Sequence of the first protein:
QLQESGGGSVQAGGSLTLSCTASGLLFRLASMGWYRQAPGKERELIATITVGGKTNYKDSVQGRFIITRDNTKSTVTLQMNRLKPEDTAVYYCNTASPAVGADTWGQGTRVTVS

Sequence of the second protein:
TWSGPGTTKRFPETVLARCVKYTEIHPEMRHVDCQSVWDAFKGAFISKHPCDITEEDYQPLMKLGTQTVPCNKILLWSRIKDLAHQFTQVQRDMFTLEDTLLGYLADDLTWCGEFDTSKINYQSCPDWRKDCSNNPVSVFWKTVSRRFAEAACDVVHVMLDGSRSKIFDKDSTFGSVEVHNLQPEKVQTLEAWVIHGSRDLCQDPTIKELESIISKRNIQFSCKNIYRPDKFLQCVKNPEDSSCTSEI

This data describes a binding interaction between two proteins.

Contacts between the two chains:
Residue T252 in the second protein interacts with residue A102 in the first protein (closest heavy-atom distance 3.6 Å).
Residue S253 in the second protein interacts with residue T50 in the first protein (closest heavy-atom distance 3.9 Å).
Residue S250 in the second protein contacts residue P104 in the first protein (closest heavy-atom distance 3.3 Å).
Residue W196 in the second protein contacts residue L27 in the first protein (closest heavy-atom distance 3.6 Å).
Residue P246 in the second protein interacts with residue T52 in the first protein (closest heavy-atom distance 3.8 Å).
Residue E247 in the second protein contacts residue G55 in the first protein (closest heavy-atom distance 4.3 Å).
Residue W196 in the second protein is in contact with residue L28 in the first protein (closest heavy-atom distance 3.6 Å).
Residue T252 in the second protein contacts residue T50 in the first protein (closest heavy-atom distance 3.4 Å).
Residue E194 in the second protein contacts residue Q3 in the first protein (closest heavy-atom distance 4.2 Å).
Residue Y234 in the second protein contacts residue A105 in the first protein (closest heavy-atom distance 2.9 Å).
Residue E247 in the second protein contacts residue T52 in the first protein (closest heavy-atom distance 2.5 Å).
Residue S253 in the second protein interacts with residue L47 in the first protein (closest heavy-atom distance 4.0 Å).
Residue Q94 in the second protein contacts residue L31 in the first protein (closest heavy-atom distance 3.5 Å).
Residue I255 in the second protein is in contact with residue N58 in the first protein (closest heavy-atom distance 3.5 Å).
Residue E254 in the second protein is in contact with residue L47 in the first protein (closest heavy-atom distance 3.9 Å).
Residue E247 in the second protein is in contact with residue K56 in the first protein (closest heavy-atom distance 3.1 Å).
Residue T252 in the second protein interacts with residue P104 in the first protein (closest heavy-atom distance 3.7 Å).
Residue F239 in the second protein contacts residue A105 in the first protein (closest heavy-atom distance 3.6 Å).
Residue N232 in the second protein contacts residue V106 in the first protein (closest heavy-atom distance 3.6 Å).
Residue P246 in the second protein is in contact with residue V53 in the first protein (closest heavy-atom distance 3.7 Å).
Residue M97 in the second protein contacts residue L27 in the first protein (closest heavy-atom distance 3.7 Å).
Residue K231 in the second protein interacts with residue L28 in the first protein (closest heavy-atom distance 3.5 Å).
Residue I233 in the second protein is in contact with residue V106 in the first protein (closest heavy-atom distance 3.7 Å).
Residue D207 in the second protein contacts residue D109 in the first protein (closest heavy-atom distance 4.1 Å).
Residue C251 in the second protein is in contact with residue S103 in the first protein (closest heavy-atom distance 3.9 Å).
Residue K238 in the second protein interacts with residue A105 in the first protein (closest heavy-atom distance 4.1 Å).
Residue K231 in the second protein contacts residue Q3 in the first protein (closest heavy-atom distance 2.7 Å).
Residue I255 in the second protein contacts residue A49 in the first protein (closest heavy-atom distance 4.2 Å).
Residue I255 in the second protein contacts residue L47 in the first protein (closest heavy-atom distance 3.4 Å).
Residue H160 in the second protein contacts residue L27 in the first protein (closest heavy-atom distance 3.8 Å).
Residue E194 in the second protein is in contact with residue L28 in the first protein (closest heavy-atom distance 4.3 Å).
Residue C251 in the second protein is in contact with residue S33 in the first protein (closest heavy-atom distance 3.3 Å).
Residue F90 in the second protein is in contact with residue L31 in the first protein (closest heavy-atom distance 4.1 Å).
Residue S253 in the second protein contacts residue S103 in the first protein (closest heavy-atom distance 3.2 Å).
Residue R235 in the second protein is in contact with residue A105 in the first protein (closest heavy-atom distance 3.3 Å).
Residue I255 in the second protein interacts with residue K60 in the first protein (closest heavy-atom distance 3.6 Å).
Residue S229 in the second protein interacts with residue Q3 in the first protein (closest heavy-atom distance 3.0 Å).
Residue N232 in the second protein contacts residue D109 in the first protein (closest heavy-atom distance 2.6 Å).
Residue R235 in the second protein is in contact with residue P104 in the first protein (closest heavy-atom distance 3.5 Å).
Residue S253 in the second protein interacts with residue P104 in the first protein (closest heavy-atom distance 3.7 Å).
Residue I255 in the second protein contacts residue I48 in the first protein (closest heavy-atom distance 4.2 Å).
Residue Y234 in the second protein is in contact with residue G107 in the first protein (closest heavy-atom distance 3.6 Å).
Residue K231 in the second protein interacts with residue T110 in the first protein (closest heavy-atom distance 3.9 Å).
Residue C251 in the second protein is in contact with residue P104 in the first protein (closest heavy-atom distance 3.4 Å).
Residue C251 in the second protein is in contact with residue A102 in the first protein (closest heavy-atom distance 4.1 Å).
Residue F239 in the second protein interacts with residue L28 in the first protein (closest heavy-atom distance 3.7 Å).
Residue S253 in the second protein interacts with residue A102 in the first protein (closest heavy-atom distance 2.9 Å).
Residue K231 in the second protein contacts residue D109 in the first protein (closest heavy-atom distance 3.5 Å).
Residue I255 in the second protein interacts with residue Y59 in the first protein (closest heavy-atom distance 3.7 Å).
Residue I233 in the second protein contacts residue L28 in the first protein (closest heavy-atom distance 4.1 Å).
Residue E247 in the second protein interacts with residue V53 in the first protein (closest heavy-atom distance 3.8 Å).
Residue F239 in the second protein is in contact with residue V106 in the first protein (closest heavy-atom distance 3.7 Å).
Residue N232 in the second protein is in contact with residue G107 in the first protein (closest heavy-atom distance 3.0 Å).
Residue I255 in the second protein interacts with residue T50 in the first protein (closest heavy-atom distance 4.1 Å).
Residue N232 in the second protein contacts residue A105 in the first protein (closest heavy-atom distance 4.3 Å).
Residue T252 in the second protein contacts residue T52 in the first protein (closest heavy-atom distance 3.8 Å).
Residue I233 in the second protein contacts residue A105 in the first protein (closest heavy-atom distance 3.5 Å).
Residue T252 in the second protein is in contact with residue S33 in the first protein (closest heavy-atom distance 2.8 Å).
Residue E247 in the second protein interacts with residue G54 in the first protein (closest heavy-atom distance 2.7 Å).
Residue F239 in the second protein contacts residue L31 in the first protein (closest heavy-atom distance 4.3 Å).